The following describes two proteins that form a bound complex.

Sequence of chain B:
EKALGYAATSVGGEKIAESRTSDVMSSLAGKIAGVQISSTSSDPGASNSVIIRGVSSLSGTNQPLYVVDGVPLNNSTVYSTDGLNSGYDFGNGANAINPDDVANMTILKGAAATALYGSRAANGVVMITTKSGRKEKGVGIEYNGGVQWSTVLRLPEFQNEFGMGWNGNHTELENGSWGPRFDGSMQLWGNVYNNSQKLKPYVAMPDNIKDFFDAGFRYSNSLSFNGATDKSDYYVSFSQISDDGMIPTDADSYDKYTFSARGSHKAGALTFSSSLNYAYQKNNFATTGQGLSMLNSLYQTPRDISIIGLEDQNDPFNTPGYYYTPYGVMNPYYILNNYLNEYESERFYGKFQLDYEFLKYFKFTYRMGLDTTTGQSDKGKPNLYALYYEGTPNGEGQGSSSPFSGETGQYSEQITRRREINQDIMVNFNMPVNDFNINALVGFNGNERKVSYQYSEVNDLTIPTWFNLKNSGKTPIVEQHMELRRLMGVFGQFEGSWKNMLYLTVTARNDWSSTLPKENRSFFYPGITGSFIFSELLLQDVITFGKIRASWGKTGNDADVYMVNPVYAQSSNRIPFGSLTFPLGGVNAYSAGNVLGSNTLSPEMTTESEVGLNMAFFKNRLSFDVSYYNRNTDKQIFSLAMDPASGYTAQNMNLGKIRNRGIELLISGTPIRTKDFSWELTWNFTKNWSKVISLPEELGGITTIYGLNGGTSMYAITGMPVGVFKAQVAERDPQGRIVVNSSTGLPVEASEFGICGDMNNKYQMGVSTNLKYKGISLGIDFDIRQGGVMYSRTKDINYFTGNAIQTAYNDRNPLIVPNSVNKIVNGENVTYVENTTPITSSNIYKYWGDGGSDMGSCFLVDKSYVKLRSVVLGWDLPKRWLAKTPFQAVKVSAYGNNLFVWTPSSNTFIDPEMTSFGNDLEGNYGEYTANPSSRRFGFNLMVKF

Sequence of chain A:
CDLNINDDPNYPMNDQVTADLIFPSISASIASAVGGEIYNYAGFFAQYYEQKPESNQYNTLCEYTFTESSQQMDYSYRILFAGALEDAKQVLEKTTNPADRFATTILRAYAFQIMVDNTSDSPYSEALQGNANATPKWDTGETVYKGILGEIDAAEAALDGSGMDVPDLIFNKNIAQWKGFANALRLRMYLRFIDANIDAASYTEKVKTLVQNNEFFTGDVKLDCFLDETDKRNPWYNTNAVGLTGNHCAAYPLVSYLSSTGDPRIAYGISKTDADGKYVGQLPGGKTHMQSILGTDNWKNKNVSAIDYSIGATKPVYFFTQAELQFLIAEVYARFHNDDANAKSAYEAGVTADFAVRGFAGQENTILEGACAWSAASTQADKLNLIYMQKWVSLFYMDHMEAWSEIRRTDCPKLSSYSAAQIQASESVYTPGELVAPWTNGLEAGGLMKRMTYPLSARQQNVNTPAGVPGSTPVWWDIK

Contacts between the two chains:
Residue Y601 in chain B interacts with residue N6 in chain A (closest heavy-atom distance 2.7 Å).
Residue L619 in chain B is in contact with residue D231 in chain A (closest heavy-atom distance 3.3 Å).
Residue R557 in chain B contacts residue N4 in chain A (closest heavy-atom distance 2.6 Å).
Residue S436 in chain B interacts with residue G246 in chain A (closest heavy-atom distance 2.8 Å).
Residue A684 in chain B interacts with residue A127 in chain A (closest heavy-atom distance 3.3 Å).
Residue S436 in chain B contacts residue Y309 in chain A (closest heavy-atom distance 3.4 Å).
Residue S630 in chain B contacts residue D87 in chain A (closest heavy-atom distance 2.5 Å).
Residue T511 in chain B contacts residue E229 in chain A (closest heavy-atom distance 2.9 Å).
Residue Y607 in chain B is in contact with residue Y11 in chain A (closest heavy-atom distance 3.2 Å).
Residue P622 in chain B interacts with residue K232 in chain A (closest heavy-atom distance 3.0 Å).
Residue I614 in chain B is in contact with residue T239 in chain A (closest heavy-atom distance 3.3 Å).
Residue E737 in chain B interacts with residue T135 in chain A (closest heavy-atom distance 3.2 Å).
Residue E788 in chain B contacts residue T67 in chain A (closest heavy-atom distance 2.8 Å).
Residue T620 in chain B interacts with residue K232 in chain A (closest heavy-atom distance 3.1 Å).
Residue G749 in chain B interacts with residue S69 in chain A (closest heavy-atom distance 3.1 Å).
Residue T620 in chain B contacts residue D231 in chain A (closest heavy-atom distance 2.8 Å).
Residue S610 in chain B is in contact with residue S25 in chain A (closest heavy-atom distance 2.4 Å).
Residue N604 in chain B interacts with residue D7 in chain A (closest heavy-atom distance 3.0 Å).
Residue Y629 in chain B is in contact with residue L21 in chain A (closest heavy-atom distance 2.9 Å).
Residue L619 in chain B is in contact with residue R233 in chain A (closest heavy-atom distance 3.3 Å).
Residue K862 in chain B is in contact with residue E444 in chain A (closest heavy-atom distance 3.2 Å).
Residue N205 in chain B contacts residue T296 in chain A (closest heavy-atom distance 3.0 Å).
Residue H517 in chain B is in contact with residue N10 in chain A (closest heavy-atom distance 3.2 Å).
Residue I741 in chain B interacts with residue Q461 in chain A (closest heavy-atom distance 2.9 Å).
Residue S437 in chain B interacts with residue G246 in chain A (closest heavy-atom distance 2.9 Å).
Residue S685 in chain B is in contact with residue Q129 in chain A (closest heavy-atom distance 3.2 Å).
Residue N748 in chain B interacts with residue Q71 in chain A (closest heavy-atom distance 3.2 Å).
Residue S550 in chain B interacts with residue L3 in chain A (closest heavy-atom distance 3.2 Å).
Residue A684 in chain B is in contact with residue Y77 in chain A (closest heavy-atom distance 3.2 Å).
Residue L738 in chain B contacts residue Q461 in chain A (closest heavy-atom distance 3.1 Å).
Residue N748 in chain B contacts residue Y75 in chain A (closest heavy-atom distance 3.3 Å).
Residue Y754 in chain B is in contact with residue Q460 in chain A (closest heavy-atom distance 3.0 Å).
Residue A631 in chain B is in contact with residue D87 in chain A (closest heavy-atom distance 2.8 Å).
Residue R522 in chain B contacts residue D2 in chain A (closest heavy-atom distance 2.6 Å).
Residue N203 in chain B contacts residue T296 in chain A (closest heavy-atom distance 3.0 Å).
Residue G749 in chain B interacts with residue Q71 in chain A (closest heavy-atom distance 2.7 Å).
Residue P615 in chain B is in contact with residue T239 in chain A (closest heavy-atom distance 2.9 Å).
Residue P615 in chain B is in contact with residue Y75 in chain A (closest heavy-atom distance 3.3 Å).
Residue Y687 in chain B is in contact with residue E86 in chain A (closest heavy-atom distance 3.2 Å).
Residue L520 in chain B interacts with residue I5 in chain A (closest heavy-atom distance 3.4 Å).
Residue F621 in chain B is in contact with residue K232 in chain A (closest heavy-atom distance 3.1 Å).
Residue N612 in chain B interacts with residue S29 in chain A (closest heavy-atom distance 2.6 Å).
Residue L619 in chain B interacts with residue S32 in chain A (closest heavy-atom distance 3.2 Å).
Residue P683 in chain B interacts with residue F81 in chain A (closest heavy-atom distance 3.3 Å).
Residue Y601 in chain B contacts residue P9 in chain A (closest heavy-atom distance 3.4 Å).
Residue D682 in chain B contacts residue Y77 in chain A (closest heavy-atom distance 2.5 Å).
Residue M518 in chain B is in contact with residue N10 in chain A (closest heavy-atom distance 3.1 Å).
Residue P605 in chain B interacts with residue N14 in chain A (closest heavy-atom distance 2.7 Å).
Residue Y607 in chain B interacts with residue Q90 in chain A (closest heavy-atom distance 3.0 Å).
Residue Q690 in chain B is in contact with residue N131 in chain A (closest heavy-atom distance 2.7 Å).
Residue S550 in chain B contacts residue N6 in chain A (closest heavy-atom distance 3.4 Å).
Residue N633 in chain B contacts residue A82 in chain A (closest heavy-atom distance 2.9 Å).
Residue Y629 in chain B interacts with residue I22 in chain A (closest heavy-atom distance 3.2 Å).
Residue S685 in chain B contacts residue L128 in chain A (closest heavy-atom distance 3.1 Å).
Residue S685 in chain B is in contact with residue G130 in chain A (closest heavy-atom distance 3.0 Å).
Residue A628 in chain B contacts residue L21 in chain A (closest heavy-atom distance 3.2 Å).
Residue A684 in chain B contacts residue L128 in chain A (closest heavy-atom distance 2.9 Å).
Residue Y363 in chain B contacts residue E54 in chain A (closest heavy-atom distance 2.9 Å).
Residue D682 in chain B is in contact with residue N462 in chain A (closest heavy-atom distance 3.0 Å).
Residue S618 in chain B contacts residue N238 in chain A (closest heavy-atom distance 3.0 Å).